Sequence of the first protein:
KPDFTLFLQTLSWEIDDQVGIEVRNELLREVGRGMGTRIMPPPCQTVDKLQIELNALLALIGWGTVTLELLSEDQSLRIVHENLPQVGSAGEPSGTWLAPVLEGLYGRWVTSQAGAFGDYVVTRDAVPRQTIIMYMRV

Sequence of the second protein:
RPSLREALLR

This data describes a binding interaction between two proteins.

Residue-level contacts at the interface:
Residue V31 in the first protein contacts residue L79 in the second protein (closest heavy-atom distance 3.4 Å).
Residue D25 in the first protein contacts residue R76 in the second protein (closest heavy-atom distance 5.0 Å).
Residue Q26 in the first protein interacts with residue L75 in the second protein (closest heavy-atom distance 3.7 Å).
Residue Q26 in the first protein contacts residue R76 in the second protein (closest heavy-atom distance 3.1 Å).
Residue I23 in the first protein interacts with residue L75 in the second protein (closest heavy-atom distance 4.8 Å).
Residue V31 in the first protein is in contact with residue L80 in the second protein (closest heavy-atom distance 5.0 Å).
Residue L35 in the first protein interacts with residue L79 in the second protein (closest heavy-atom distance 4.6 Å).
Residue V27 in the first protein interacts with residue L79 in the second protein (closest heavy-atom distance 3.6 Å).
Residue V27 in the first protein interacts with residue L75 in the second protein (closest heavy-atom distance 3.5 Å).
Residue V27 in the first protein interacts with residue R76 in the second protein (closest heavy-atom distance 3.9 Å).